These two protein chains interact to form a complex.

Sequence of chain B:
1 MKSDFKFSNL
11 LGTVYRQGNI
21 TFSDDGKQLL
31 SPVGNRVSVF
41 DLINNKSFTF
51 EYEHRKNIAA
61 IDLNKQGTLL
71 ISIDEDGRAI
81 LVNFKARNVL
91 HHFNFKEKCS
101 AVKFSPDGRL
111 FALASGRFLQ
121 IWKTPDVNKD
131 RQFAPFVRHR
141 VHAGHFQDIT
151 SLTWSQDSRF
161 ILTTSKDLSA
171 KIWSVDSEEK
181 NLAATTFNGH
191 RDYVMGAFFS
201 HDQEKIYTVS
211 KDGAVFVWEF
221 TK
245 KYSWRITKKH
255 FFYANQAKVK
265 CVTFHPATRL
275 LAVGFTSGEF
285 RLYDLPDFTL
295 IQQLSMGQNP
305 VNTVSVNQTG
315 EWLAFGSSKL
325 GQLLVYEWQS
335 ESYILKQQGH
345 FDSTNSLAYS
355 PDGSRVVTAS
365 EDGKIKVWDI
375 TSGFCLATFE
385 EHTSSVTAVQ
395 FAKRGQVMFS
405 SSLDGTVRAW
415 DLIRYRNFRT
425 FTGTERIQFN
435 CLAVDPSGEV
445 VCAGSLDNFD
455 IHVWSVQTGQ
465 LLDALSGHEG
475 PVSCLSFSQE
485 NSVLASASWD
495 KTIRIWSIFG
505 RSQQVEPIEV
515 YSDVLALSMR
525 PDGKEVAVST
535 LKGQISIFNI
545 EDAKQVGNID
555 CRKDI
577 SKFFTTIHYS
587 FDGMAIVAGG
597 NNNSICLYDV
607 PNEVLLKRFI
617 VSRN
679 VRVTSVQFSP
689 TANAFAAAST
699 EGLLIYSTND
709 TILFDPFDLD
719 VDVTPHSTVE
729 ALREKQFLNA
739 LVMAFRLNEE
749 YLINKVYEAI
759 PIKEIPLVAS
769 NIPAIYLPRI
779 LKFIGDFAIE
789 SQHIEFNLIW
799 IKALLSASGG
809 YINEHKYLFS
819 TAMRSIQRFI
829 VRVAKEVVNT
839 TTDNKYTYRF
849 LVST

Sequence of chain A:
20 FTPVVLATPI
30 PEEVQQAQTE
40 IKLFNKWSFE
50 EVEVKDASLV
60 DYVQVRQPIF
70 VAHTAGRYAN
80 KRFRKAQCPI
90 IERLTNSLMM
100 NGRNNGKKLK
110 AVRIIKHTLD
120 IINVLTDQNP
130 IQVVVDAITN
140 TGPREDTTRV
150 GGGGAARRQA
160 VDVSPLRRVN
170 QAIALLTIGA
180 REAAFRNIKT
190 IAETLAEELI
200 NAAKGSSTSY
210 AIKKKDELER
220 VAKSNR

Residue-level contacts at the interface:
Residue V509 in chain B is in contact with residue N79 in chain A (closest heavy-atom distance 3.4 Å).
Residue I512 in chain B is in contact with residue R76 in chain A (closest heavy-atom distance 4.3 Å).